Residue-level contacts at the interface:
Residue D246 in the second protein contacts residue K204 in the first protein (closest heavy-atom distance 5.0 Å).
Residue E247 in the second protein contacts residue Q192 in the first protein (closest heavy-atom distance 3.5 Å).
Residue R250 in the second protein is in contact with residue Q192 in the first protein (closest heavy-atom distance 3.2 Å).
Residue R250 in the second protein is in contact with residue V195 in the first protein (closest heavy-atom distance 4.5 Å).

The following describes two proteins that form a bound complex.

Sequence of the second protein:
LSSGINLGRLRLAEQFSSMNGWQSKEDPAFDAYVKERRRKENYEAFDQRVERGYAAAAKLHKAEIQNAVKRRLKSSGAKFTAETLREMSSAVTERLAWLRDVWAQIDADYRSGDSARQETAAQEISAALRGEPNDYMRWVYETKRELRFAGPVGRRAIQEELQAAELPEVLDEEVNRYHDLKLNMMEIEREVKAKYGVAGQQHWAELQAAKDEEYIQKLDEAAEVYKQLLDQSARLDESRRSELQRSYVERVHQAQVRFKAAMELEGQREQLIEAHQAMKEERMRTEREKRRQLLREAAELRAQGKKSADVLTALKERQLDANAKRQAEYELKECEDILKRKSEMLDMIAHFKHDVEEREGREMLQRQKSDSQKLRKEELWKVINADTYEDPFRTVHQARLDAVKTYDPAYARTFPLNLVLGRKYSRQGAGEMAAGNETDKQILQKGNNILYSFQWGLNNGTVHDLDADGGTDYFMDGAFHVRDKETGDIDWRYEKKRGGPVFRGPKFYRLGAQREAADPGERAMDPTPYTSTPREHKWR

Sequence of the first protein:
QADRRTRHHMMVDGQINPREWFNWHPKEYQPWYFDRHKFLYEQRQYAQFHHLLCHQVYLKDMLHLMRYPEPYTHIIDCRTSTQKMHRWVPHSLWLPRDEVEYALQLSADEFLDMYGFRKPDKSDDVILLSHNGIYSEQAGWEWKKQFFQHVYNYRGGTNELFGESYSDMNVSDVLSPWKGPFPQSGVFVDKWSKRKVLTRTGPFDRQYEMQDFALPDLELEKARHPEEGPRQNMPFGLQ